The following describes two proteins that form a bound complex.

Sequence of chain B:
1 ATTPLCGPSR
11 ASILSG

Sequence of chain A:
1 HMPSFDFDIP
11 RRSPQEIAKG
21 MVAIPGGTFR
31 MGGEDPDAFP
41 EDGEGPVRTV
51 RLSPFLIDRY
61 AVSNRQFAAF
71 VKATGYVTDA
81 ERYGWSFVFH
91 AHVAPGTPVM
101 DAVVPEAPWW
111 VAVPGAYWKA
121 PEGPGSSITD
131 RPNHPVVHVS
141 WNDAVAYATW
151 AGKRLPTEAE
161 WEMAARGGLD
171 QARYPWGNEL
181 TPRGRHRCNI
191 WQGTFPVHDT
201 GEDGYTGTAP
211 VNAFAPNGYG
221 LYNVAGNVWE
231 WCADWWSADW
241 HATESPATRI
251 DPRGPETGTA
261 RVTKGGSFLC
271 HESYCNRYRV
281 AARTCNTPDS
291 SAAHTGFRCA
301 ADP

Contacts between the two chains:
Residue F87 in chain A interacts with residue S12 in chain B (closest heavy-atom distance 4.6 Å).
Residue D42 in chain A is in contact with residue T3 in chain B (closest heavy-atom distance 4.0 Å).
Residue C285 in chain A interacts with residue G7 in chain B (closest heavy-atom distance 4.1 Å).
Residue C270 in chain A interacts with residue C6 in chain B (closest heavy-atom distance 4.3 Å).
Residue T287 in chain A is in contact with residue R10 in chain B (closest heavy-atom distance 4.1 Å).
Residue P105 in chain A contacts residue L5 in chain B (closest heavy-atom distance 3.9 Å).
Residue C275 in chain A interacts with residue P4 in chain B (closest heavy-atom distance 3.9 Å).
Residue R277 in chain A is in contact with residue T3 in chain B (closest heavy-atom distance 3.4 Å).
Residue S290 in chain A contacts residue S9 in chain B (closest heavy-atom distance 3.3 Å).
Residue S290 in chain A interacts with residue A11 in chain B (closest heavy-atom distance 4.8 Å).
Residue F87 in chain A contacts residue S9 in chain B (closest heavy-atom distance 3.5 Å).
Residue A107 in chain A is in contact with residue L5 in chain B (closest heavy-atom distance 3.9 Å).
Residue S290 in chain A contacts residue R10 in chain B (closest heavy-atom distance 2.8 Å).
Residue W110 in chain A is in contact with residue P8 in chain B (closest heavy-atom distance 3.8 Å).
Residue D289 in chain A interacts with residue R10 in chain B (closest heavy-atom distance 2.8 Å).
Residue N286 in chain A is in contact with residue P8 in chain B (closest heavy-atom distance 2.9 Å).
Residue W110 in chain A is in contact with residue C6 in chain B (closest heavy-atom distance 4.5 Å).
Residue H294 in chain A contacts residue C6 in chain B (closest heavy-atom distance 2.6 Å).
Residue W85 in chain A interacts with residue R10 in chain B (closest heavy-atom distance 2.9 Å).
Residue A102 in chain A contacts residue I13 in chain B (closest heavy-atom distance 3.7 Å).
Residue R277 in chain A is in contact with residue C6 in chain B (closest heavy-atom distance 3.3 Å).
Residue H294 in chain A interacts with residue G7 in chain B (closest heavy-atom distance 4.7 Å).
Residue P105 in chain A interacts with residue S12 in chain B (closest heavy-atom distance 3.3 Å).
Residue F87 in chain A is in contact with residue I13 in chain B (closest heavy-atom distance 3.9 Å).
Residue D79 in chain A is in contact with residue R10 in chain B (closest heavy-atom distance 4.1 Å).
Residue V103 in chain A is in contact with residue I13 in chain B (closest heavy-atom distance 3.6 Å).
Residue C275 in chain A contacts residue C6 in chain B (closest heavy-atom distance 3.3 Å).
Residue V104 in chain A is in contact with residue L5 in chain B (closest heavy-atom distance 3.4 Å).
Residue T284 in chain A contacts residue C6 in chain B (closest heavy-atom distance 4.3 Å).
Residue F87 in chain A contacts residue R10 in chain B (closest heavy-atom distance 4.0 Å).
Residue W229 in chain A contacts residue C6 in chain B (closest heavy-atom distance 3.5 Å).
Residue T284 in chain A contacts residue G7 in chain B (closest heavy-atom distance 4.7 Å).
Residue R277 in chain A interacts with residue L5 in chain B (closest heavy-atom distance 4.1 Å).
Residue N286 in chain A interacts with residue S9 in chain B (closest heavy-atom distance 3.1 Å).
Residue V103 in chain A interacts with residue S12 in chain B (closest heavy-atom distance 4.1 Å).
Residue H294 in chain A contacts residue P8 in chain B (closest heavy-atom distance 3.6 Å).
Residue V104 in chain A is in contact with residue S12 in chain B (closest heavy-atom distance 3.7 Å).
Residue T287 in chain A contacts residue A11 in chain B (closest heavy-atom distance 4.6 Å).
Residue T287 in chain A contacts residue S9 in chain B (closest heavy-atom distance 3.5 Å).
Residue V104 in chain A is in contact with residue P8 in chain B (closest heavy-atom distance 4.2 Å).
Residue S291 in chain A contacts residue P8 in chain B (closest heavy-atom distance 4.7 Å).
Residue E41 in chain A interacts with residue T3 in chain B (closest heavy-atom distance 3.1 Å).
Residue W85 in chain A contacts residue I13 in chain B (closest heavy-atom distance 3.5 Å).
Residue N286 in chain A contacts residue G7 in chain B (closest heavy-atom distance 3.5 Å).
Residue Y83 in chain A interacts with residue R10 in chain B (closest heavy-atom distance 3.5 Å).
Residue A80 in chain A is in contact with residue R10 in chain B (closest heavy-atom distance 3.3 Å).
Residue Y274 in chain A is in contact with residue P4 in chain B (closest heavy-atom distance 3.4 Å).
Residue S291 in chain A is in contact with residue R10 in chain B (closest heavy-atom distance 2.6 Å).
Residue A292 in chain A interacts with residue P8 in chain B (closest heavy-atom distance 3.9 Å).
Residue M100 in chain A contacts residue I13 in chain B (closest heavy-atom distance 4.3 Å).
Residue S86 in chain A contacts residue R10 in chain B (closest heavy-atom distance 4.3 Å).
Residue V104 in chain A contacts residue I13 in chain B (closest heavy-atom distance 4.0 Å).
Residue S290 in chain A contacts residue P8 in chain B (closest heavy-atom distance 3.9 Å).
Residue R277 in chain A interacts with residue P4 in chain B (closest heavy-atom distance 2.9 Å).
Residue Y274 in chain A contacts residue L5 in chain B (closest heavy-atom distance 2.9 Å).
Residue F87 in chain A interacts with residue P8 in chain B (closest heavy-atom distance 3.4 Å).
Residue F39 in chain A interacts with residue P4 in chain B (closest heavy-atom distance 3.5 Å).
Residue W109 in chain A interacts with residue L5 in chain B (closest heavy-atom distance 4.3 Å).
Residue E106 in chain A contacts residue T2 in chain B (closest heavy-atom distance 3.8 Å).
Residue F39 in chain A contacts residue T3 in chain B (closest heavy-atom distance 3.9 Å).